The following describes two proteins that form a bound complex.

Sequence of chain B:
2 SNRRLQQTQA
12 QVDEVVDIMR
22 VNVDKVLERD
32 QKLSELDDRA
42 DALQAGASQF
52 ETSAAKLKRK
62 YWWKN

Sequence of chain A:
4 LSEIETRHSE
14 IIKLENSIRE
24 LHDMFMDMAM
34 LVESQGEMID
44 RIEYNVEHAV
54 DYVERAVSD

Contacts between the two chains:
Residue E52 in chain B is in contact with residue A59 in chain A (closest heavy-atom distance 4.0 Å).
Residue A41 in chain B interacts with residue N48 in chain A (closest heavy-atom distance 3.2 Å).
Residue M20 in chain B contacts residue L24 in chain A (closest heavy-atom distance 3.9 Å).
Residue V17 in chain B interacts with residue L24 in chain A (closest heavy-atom distance 3.9 Å).
Residue N66 in chain B is in contact with residue D62 in chain A (closest heavy-atom distance 2.4 Å).
Residue M20 in chain B interacts with residue M27 in chain A (closest heavy-atom distance 3.8 Å).
Residue E52 in chain B is in contact with residue Y55 in chain A (closest heavy-atom distance 3.4 Å).
Residue D14 in chain B interacts with residue S20 in chain A (closest heavy-atom distance 4.0 Å).
Residue N23 in chain B contacts residue M31 in chain A (closest heavy-atom distance 3.7 Å).
Residue M20 in chain B is in contact with residue F28 in chain A (closest heavy-atom distance 3.9 Å).
Residue A48 in chain B is in contact with residue Y55 in chain A (closest heavy-atom distance 3.5 Å).
Residue A41 in chain B contacts residue I45 in chain A (closest heavy-atom distance 3.9 Å).
Residue L34 in chain B interacts with residue M41 in chain A (closest heavy-atom distance 4.0 Å).
Residue L34 in chain B contacts residue I42 in chain A (closest heavy-atom distance 3.6 Å).
Residue R21 in chain B interacts with residue M27 in chain A (closest heavy-atom distance 4.0 Å).
Residue L6 in chain B contacts residue L17 in chain A (closest heavy-atom distance 3.6 Å).
Residue R30 in chain B contacts residue Q38 in chain A (closest heavy-atom distance 2.7 Å).
Residue A55 in chain B is in contact with residue A59 in chain A (closest heavy-atom distance 3.4 Å).
Residue S49 in chain B is in contact with residue Y55 in chain A (closest heavy-atom distance 3.5 Å).
Residue Q10 in chain B interacts with residue S20 in chain A (closest heavy-atom distance 2.9 Å).
Residue V13 in chain B contacts residue S20 in chain A (closest heavy-atom distance 3.5 Å).
Residue V24 in chain B interacts with residue M31 in chain A (closest heavy-atom distance 3.4 Å).
Residue N3 in chain B contacts residue E13 in chain A (closest heavy-atom distance 2.5 Å).
Residue S2 in chain B contacts residue R10 in chain A (closest heavy-atom distance 2.7 Å).
Residue D38 in chain B is in contact with residue M41 in chain A (closest heavy-atom distance 3.9 Å).
Residue D38 in chain B contacts residue R44 in chain A (closest heavy-atom distance 2.5 Å).
Residue R21 in chain B is in contact with residue E23 in chain A (closest heavy-atom distance 3.2 Å).
Residue K59 in chain B is in contact with residue A59 in chain A (closest heavy-atom distance 3.4 Å).
Residue Q45 in chain B contacts residue Y55 in chain A (closest heavy-atom distance 3.6 Å).
Residue Q45 in chain B contacts residue H51 in chain A (closest heavy-atom distance 3.9 Å).
Residue N3 in chain B interacts with residue R10 in chain A (closest heavy-atom distance 3.4 Å).
Residue V27 in chain B interacts with residue Q38 in chain A (closest heavy-atom distance 2.8 Å).
Residue K59 in chain B interacts with residue D62 in chain A (closest heavy-atom distance 3.3 Å).
Residue R30 in chain B is in contact with residue I42 in chain A (closest heavy-atom distance 3.2 Å).
Residue L37 in chain B is in contact with residue I45 in chain A (closest heavy-atom distance 3.6 Å).
Residue Q10 in chain B is in contact with residue K16 in chain A (closest heavy-atom distance 3.8 Å).
Residue S35 in chain B is in contact with residue M41 in chain A (closest heavy-atom distance 3.6 Å).
Residue D42 in chain B is in contact with residue N48 in chain A (closest heavy-atom distance 3.5 Å).
Residue L34 in chain B is in contact with residue Q38 in chain A (closest heavy-atom distance 3.9 Å).
Residue L34 in chain B contacts residue I45 in chain A (closest heavy-atom distance 3.7 Å).
Residue Q45 in chain B interacts with residue N48 in chain A (closest heavy-atom distance 3.5 Å).
Residue Q10 in chain B interacts with residue L17 in chain A (closest heavy-atom distance 3.0 Å).
Residue E52 in chain B interacts with residue R58 in chain A (closest heavy-atom distance 3.5 Å).
Residue V27 in chain B contacts residue M31 in chain A (closest heavy-atom distance 3.0 Å).
Residue D31 in chain B interacts with residue M41 in chain A (closest heavy-atom distance 3.9 Å).
Residue L6 in chain B is in contact with residue E13 in chain A (closest heavy-atom distance 3.2 Å).
Residue V27 in chain B contacts residue L34 in chain A (closest heavy-atom distance 3.7 Å).
Residue V16 in chain B contacts residue L24 in chain A (closest heavy-atom distance 3.5 Å).
Residue D38 in chain B interacts with residue I45 in chain A (closest heavy-atom distance 3.4 Å).
Residue A48 in chain B is in contact with residue A52 in chain A (closest heavy-atom distance 3.7 Å).
Residue K59 in chain B interacts with residue R58 in chain A (closest heavy-atom distance 2.9 Å).
Residue A48 in chain B contacts residue V56 in chain A (closest heavy-atom distance 3.8 Å).
Residue Q45 in chain B interacts with residue A52 in chain A (closest heavy-atom distance 4.0 Å).
Residue A41 in chain B contacts residue V49 in chain A (closest heavy-atom distance 3.9 Å).
Residue V17 in chain B contacts residue M27 in chain A (closest heavy-atom distance 3.8 Å).
Residue T9 in chain B contacts residue L17 in chain A (closest heavy-atom distance 3.6 Å).
Residue V13 in chain B is in contact with residue I21 in chain A (closest heavy-atom distance 3.8 Å).
Residue V17 in chain B is in contact with residue E23 in chain A (closest heavy-atom distance 3.5 Å).
Residue D31 in chain B interacts with residue Q38 in chain A (closest heavy-atom distance 3.1 Å).
Residue F51 in chain B interacts with residue A59 in chain A (closest heavy-atom distance 3.4 Å).